Sequence of protein 1:
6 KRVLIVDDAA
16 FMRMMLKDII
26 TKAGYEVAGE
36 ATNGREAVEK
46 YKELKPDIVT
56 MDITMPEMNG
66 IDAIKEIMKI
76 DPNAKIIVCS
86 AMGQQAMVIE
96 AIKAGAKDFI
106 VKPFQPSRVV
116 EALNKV

Sequence of protein 2:
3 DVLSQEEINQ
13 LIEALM

Residue-level contacts at the interface:
Residue R113 in protein 1 contacts residue Q7 in protein 2 (closest heavy-atom distance 3.1 Å).
Residue V106 in protein 1 is in contact with residue S6 in protein 2 (closest heavy-atom distance 4.6 Å).
Residue V93 in protein 1 is in contact with residue I10 in protein 2 (closest heavy-atom distance 4.1 Å).
Residue Q89 in protein 1 is in contact with residue D3 in protein 2 (closest heavy-atom distance 3.4 Å).
Residue D103 in protein 1 contacts residue I14 in protein 2 (closest heavy-atom distance 3.2 Å).
Residue R113 in protein 1 is in contact with residue N11 in protein 2 (closest heavy-atom distance 2.7 Å).
Residue F104 in protein 1 is in contact with residue I14 in protein 2 (closest heavy-atom distance 3.5 Å).
Residue I94 in protein 1 contacts residue L13 in protein 2 (closest heavy-atom distance 4.5 Å).
Residue Q89 in protein 1 is in contact with residue V4 in protein 2 (closest heavy-atom distance 4.1 Å).
Residue V93 in protein 1 is in contact with residue L13 in protein 2 (closest heavy-atom distance 3.8 Å).
Residue I105 in protein 1 interacts with residue Q7 in protein 2 (closest heavy-atom distance 3.5 Å).
Residue F104 in protein 1 contacts residue Q7 in protein 2 (closest heavy-atom distance 2.9 Å).
Residue V106 in protein 1 interacts with residue V4 in protein 2 (closest heavy-atom distance 3.7 Å).
Residue G88 in protein 1 is in contact with residue V4 in protein 2 (closest heavy-atom distance 3.8 Å).
Residue I97 in protein 1 interacts with residue M18 in protein 2 (closest heavy-atom distance 3.6 Å).
Residue V106 in protein 1 is in contact with residue L5 in protein 2 (closest heavy-atom distance 3.9 Å).
Residue I97 in protein 1 interacts with residue L17 in protein 2 (closest heavy-atom distance 3.8 Å).
Residue Q89 in protein 1 contacts residue L5 in protein 2 (closest heavy-atom distance 4.2 Å).
Residue K102 in protein 1 interacts with residue I14 in protein 2 (closest heavy-atom distance 4.4 Å).
Residue V106 in protein 1 contacts residue I10 in protein 2 (closest heavy-atom distance 3.9 Å).
Residue I97 in protein 1 contacts residue I14 in protein 2 (closest heavy-atom distance 4.4 Å).
Residue D103 in protein 1 is in contact with residue Q7 in protein 2 (closest heavy-atom distance 5.0 Å).
Residue G88 in protein 1 contacts residue D3 in protein 2 (closest heavy-atom distance 4.5 Å).
Residue V93 in protein 1 contacts residue I14 in protein 2 (closest heavy-atom distance 4.7 Å).
Residue V93 in protein 1 is in contact with residue L17 in protein 2 (closest heavy-atom distance 4.8 Å).
Residue A86 in protein 1 contacts residue V4 in protein 2 (closest heavy-atom distance 4.0 Å).
Residue I94 in protein 1 contacts residue L17 in protein 2 (closest heavy-atom distance 4.5 Å).
Residue V106 in protein 1 contacts residue Q7 in protein 2 (closest heavy-atom distance 3.3 Å).
Residue Q90 in protein 1 interacts with residue L13 in protein 2 (closest heavy-atom distance 3.7 Å).
Residue Q90 in protein 1 interacts with residue L5 in protein 2 (closest heavy-atom distance 3.6 Å).
Residue V93 in protein 1 interacts with residue L5 in protein 2 (closest heavy-atom distance 5.0 Å).
Residue R113 in protein 1 contacts residue I14 in protein 2 (closest heavy-atom distance 4.5 Å).
Residue G88 in protein 1 contacts residue L5 in protein 2 (closest heavy-atom distance 2.9 Å).
Residue Q90 in protein 1 interacts with residue D3 in protein 2 (closest heavy-atom distance 4.3 Å).
Residue G88 in protein 1 interacts with residue I10 in protein 2 (closest heavy-atom distance 4.0 Å).
Residue F104 in protein 1 contacts residue I10 in protein 2 (closest heavy-atom distance 3.6 Å).

The following describes two proteins that form a bound complex.